The following describes two proteins that form a bound complex.

Residue-level contacts at the interface:
Residue D35 in protein 2 contacts residue L37 in protein 1 (closest heavy-atom distance 3.5 Å).
Residue K54 in protein 2 interacts with residue N32 in protein 1 (closest heavy-atom distance 2.9 Å).
Residue G87 in protein 2 contacts residue L13 in protein 1 (closest heavy-atom distance 3.6 Å).
Residue D34 in protein 2 is in contact with residue A38 in protein 1 (closest heavy-atom distance 2.8 Å).
Residue K54 in protein 2 interacts with residue G31 in protein 1 (closest heavy-atom distance 3.6 Å).
Residue Q24 in protein 2 interacts with residue K54 in protein 1 (closest heavy-atom distance 2.6 Å).
Residue Q104 in protein 2 is in contact with residue R5 in protein 1 (closest heavy-atom distance 2.9 Å).
Residue P7 in protein 2 is in contact with residue K82 in protein 1 (closest heavy-atom distance 3.1 Å).
Residue V103 in protein 2 is in contact with residue Y4 in protein 1 (closest heavy-atom distance 3.5 Å).
Residue F72 in protein 2 is in contact with residue R5 in protein 1 (closest heavy-atom distance 3.6 Å).
Residue L11 in protein 2 is in contact with residue G87 in protein 1 (closest heavy-atom distance 2.7 Å).
Residue G87 in protein 2 is in contact with residue L11 in protein 1 (closest heavy-atom distance 2.8 Å).
Residue L23 in protein 2 is in contact with residue F52 in protein 1 (closest heavy-atom distance 3.6 Å).
Residue L37 in protein 2 is in contact with residue D34 in protein 1 (closest heavy-atom distance 3.6 Å).
Residue Y4 in protein 2 is in contact with residue I102 in protein 1 (closest heavy-atom distance 3.6 Å).
Residue A3 in protein 2 is in contact with residue Q104 in protein 1 (closest heavy-atom distance 3.0 Å).
Residue R83 in protein 2 is in contact with residue F10 in protein 1 (closest heavy-atom distance 3.3 Å).
Residue F10 in protein 2 contacts residue G87 in protein 1 (closest heavy-atom distance 3.5 Å).
Residue A38 in protein 2 contacts residue D34 in protein 1 (closest heavy-atom distance 2.9 Å).
Residue I30 in protein 2 is in contact with residue L89 in protein 1 (closest heavy-atom distance 3.1 Å).
Residue E8 in protein 2 contacts residue R91 in protein 1 (closest heavy-atom distance 2.8 Å).
Residue G56 in protein 2 is in contact with residue R20 in protein 1 (closest heavy-atom distance 2.8 Å).
Residue K54 in protein 2 interacts with residue Q24 in protein 1 (closest heavy-atom distance 2.7 Å).
Residue Y4 in protein 2 contacts residue F72 in protein 1 (closest heavy-atom distance 3.3 Å).
Residue F10 in protein 2 is in contact with residue R83 in protein 1 (closest heavy-atom distance 3.4 Å).
Residue Y4 in protein 2 contacts residue A68 in protein 1 (closest heavy-atom distance 3.3 Å).
Residue P7 in protein 2 is in contact with residue L89 in protein 1 (closest heavy-atom distance 3.5 Å).
Residue L89 in protein 2 interacts with residue A9 in protein 1 (closest heavy-atom distance 2.8 Å).
Residue Q104 in protein 2 interacts with residue A3 in protein 1 (closest heavy-atom distance 3.0 Å).
Residue A69 in protein 2 interacts with residue Y4 in protein 1 (closest heavy-atom distance 3.6 Å).
Residue K54 in protein 2 interacts with residue I30 in protein 1 (closest heavy-atom distance 2.9 Å).
Residue Q24 in protein 2 contacts residue G56 in protein 1 (closest heavy-atom distance 3.6 Å).
Residue F72 in protein 2 is in contact with residue Y4 in protein 1 (closest heavy-atom distance 3.6 Å).
Residue E81 in protein 2 contacts residue F10 in protein 1 (closest heavy-atom distance 3.5 Å).
Residue F72 in protein 2 contacts residue G6 in protein 1 (closest heavy-atom distance 3.5 Å).
Residue R20 in protein 2 contacts residue G56 in protein 1 (closest heavy-atom distance 3.1 Å).
Residue D35 in protein 2 contacts residue R53 in protein 1 (closest heavy-atom distance 2.8 Å).
Residue A68 in protein 2 is in contact with residue Y4 in protein 1 (closest heavy-atom distance 3.4 Å).
Residue Y4 in protein 2 contacts residue Q104 in protein 1 (closest heavy-atom distance 3.4 Å).
Residue L13 in protein 2 interacts with residue P86 in protein 1 (closest heavy-atom distance 3.6 Å).
Residue F10 in protein 2 contacts residue E81 in protein 1 (closest heavy-atom distance 3.2 Å).
Residue A38 in protein 2 is in contact with residue I30 in protein 1 (closest heavy-atom distance 3.5 Å).
Residue Q104 in protein 2 contacts residue N2 in protein 1 (closest heavy-atom distance 3.5 Å).
Residue L89 in protein 2 interacts with residue E8 in protein 1 (closest heavy-atom distance 3.2 Å).
Residue F10 in protein 2 is in contact with residue A88 in protein 1 (closest heavy-atom distance 3.6 Å).
Residue R5 in protein 2 is in contact with residue Q104 in protein 1 (closest heavy-atom distance 2.8 Å).
Residue R91 in protein 2 is in contact with residue E8 in protein 1 (closest heavy-atom distance 2.8 Å).
Residue I102 in protein 2 interacts with residue Y4 in protein 1 (closest heavy-atom distance 3.5 Å).
Residue G87 in protein 2 interacts with residue F10 in protein 1 (closest heavy-atom distance 3.5 Å).
Residue K82 in protein 2 is in contact with residue P7 in protein 1 (closest heavy-atom distance 3.4 Å).
Residue L13 in protein 2 contacts residue G87 in protein 1 (closest heavy-atom distance 3.6 Å).
Residue N32 in protein 2 interacts with residue K54 in protein 1 (closest heavy-atom distance 2.8 Å).
Residue A88 in protein 2 interacts with residue A9 in protein 1 (closest heavy-atom distance 3.6 Å).
Residue A9 in protein 2 contacts residue L89 in protein 1 (closest heavy-atom distance 2.9 Å).
Residue G56 in protein 2 interacts with residue Q24 in protein 1 (closest heavy-atom distance 3.4 Å).
Residue L89 in protein 2 interacts with residue P7 in protein 1 (closest heavy-atom distance 3.5 Å).
Residue F10 in protein 2 interacts with residue R85 in protein 1 (closest heavy-atom distance 3.4 Å).
Residue Q104 in protein 2 is in contact with residue Y4 in protein 1 (closest heavy-atom distance 3.6 Å).
Residue I30 in protein 2 contacts residue K54 in protein 1 (closest heavy-atom distance 2.8 Å).
Residue E8 in protein 2 is in contact with residue L89 in protein 1 (closest heavy-atom distance 3.6 Å).

Sequence of protein 2:
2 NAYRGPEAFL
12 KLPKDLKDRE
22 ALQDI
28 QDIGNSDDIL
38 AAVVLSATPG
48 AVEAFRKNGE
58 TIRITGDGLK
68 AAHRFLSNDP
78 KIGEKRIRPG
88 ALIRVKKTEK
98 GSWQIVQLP

Sequence of protein 1:
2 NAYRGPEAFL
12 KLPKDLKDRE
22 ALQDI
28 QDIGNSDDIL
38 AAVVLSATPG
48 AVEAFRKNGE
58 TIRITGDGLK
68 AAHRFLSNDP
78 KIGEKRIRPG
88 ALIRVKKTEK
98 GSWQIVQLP